This data describes a binding interaction between two proteins.

Sequence of the second protein:
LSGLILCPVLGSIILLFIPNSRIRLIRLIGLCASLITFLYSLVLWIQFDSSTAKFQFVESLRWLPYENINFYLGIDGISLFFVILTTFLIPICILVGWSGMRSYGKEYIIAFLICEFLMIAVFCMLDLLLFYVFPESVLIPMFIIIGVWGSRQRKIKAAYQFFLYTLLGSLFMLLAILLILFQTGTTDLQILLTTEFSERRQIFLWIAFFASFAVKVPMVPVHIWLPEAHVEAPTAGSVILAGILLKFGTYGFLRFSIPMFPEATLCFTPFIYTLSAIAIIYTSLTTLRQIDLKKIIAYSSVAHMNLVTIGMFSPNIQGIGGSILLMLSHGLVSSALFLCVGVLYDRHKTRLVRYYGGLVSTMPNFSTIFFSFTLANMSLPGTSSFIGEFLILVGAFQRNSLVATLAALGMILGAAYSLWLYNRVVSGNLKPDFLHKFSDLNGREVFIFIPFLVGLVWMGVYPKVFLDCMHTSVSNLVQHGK

Interface contacts:
Residue L158 in the first protein contacts residue S438 in the second protein (closest heavy-atom distance 3.7 Å).
Residue F155 in the first protein contacts residue S438 in the second protein (closest heavy-atom distance 3.7 Å).
Residue I594 in the first protein interacts with residue Q172 in the second protein (closest heavy-atom distance 3.5 Å).
Residue L183 in the first protein is in contact with residue A415 in the second protein (closest heavy-atom distance 3.8 Å).
Residue M69 in the first protein interacts with residue F408 in the second protein (closest heavy-atom distance 3.6 Å).
Residue I165 in the first protein is in contact with residue A427 in the second protein (closest heavy-atom distance 3.1 Å).
Residue L183 in the first protein contacts residue V405 in the second protein (closest heavy-atom distance 3.9 Å).
Residue R172 in the first protein interacts with residue M389 in the second protein (closest heavy-atom distance 4.0 Å).
Residue S67 in the first protein contacts residue L478 in the second protein (closest heavy-atom distance 3.7 Å).
Residue E583 in the first protein is in contact with residue Y293 in the second protein (closest heavy-atom distance 3.5 Å).
Residue R172 in the first protein contacts residue A426 in the second protein (closest heavy-atom distance 3.4 Å).
Residue L138 in the first protein contacts residue P392 in the second protein (closest heavy-atom distance 3.4 Å).
Residue L145 in the first protein is in contact with residue M389 in the second protein (closest heavy-atom distance 3.4 Å).
Residue R172 in the first protein interacts with residue I423 in the second protein (closest heavy-atom distance 3.5 Å).
Residue S66 in the first protein contacts residue P474 in the second protein (closest heavy-atom distance 4.0 Å).
Residue I65 in the first protein contacts residue V472 in the second protein (closest heavy-atom distance 3.4 Å).
Residue T187 in the first protein is in contact with residue A407 in the second protein (closest heavy-atom distance 2.9 Å).
Residue T187 in the first protein interacts with residue R410 in the second protein (closest heavy-atom distance 3.7 Å).
Residue D161 in the first protein contacts residue N434 in the second protein (closest heavy-atom distance 3.4 Å).
Residue L183 in the first protein contacts residue A407 in the second protein (closest heavy-atom distance 3.6 Å).
Residue E141 in the first protein contacts residue P392 in the second protein (closest heavy-atom distance 3.1 Å).
Residue Y148 in the first protein contacts residue L430 in the second protein (closest heavy-atom distance 3.5 Å).
Residue E68 in the first protein contacts residue I328 in the second protein (closest heavy-atom distance 3.8 Å).
Residue M168 in the first protein interacts with residue L430 in the second protein (closest heavy-atom distance 3.8 Å).
Residue E68 in the first protein is in contact with residue H482 in the second protein (closest heavy-atom distance 3.1 Å).
Residue F155 in the first protein interacts with residue G439 in the second protein (closest heavy-atom distance 3.0 Å).
Residue Y148 in the first protein interacts with residue N434 in the second protein (closest heavy-atom distance 3.2 Å).
Residue L180 in the first protein interacts with residue T416 in the second protein (closest heavy-atom distance 3.9 Å).
Residue F155 in the first protein contacts residue N434 in the second protein (closest heavy-atom distance 3.8 Å).
Residue L138 in the first protein contacts residue G393 in the second protein (closest heavy-atom distance 3.2 Å).
Residue K162 in the first protein interacts with residue S438 in the second protein (closest heavy-atom distance 3.7 Å).
Residue T187 in the first protein interacts with residue F408 in the second protein (closest heavy-atom distance 3.3 Å).
Residue E587 in the first protein interacts with residue Y293 in the second protein (closest heavy-atom distance 3.5 Å).
Residue I65 in the first protein is in contact with residue G471 in the second protein (closest heavy-atom distance 3.1 Å).
Residue I65 in the first protein contacts residue P474 in the second protein (closest heavy-atom distance 3.6 Å).
Residue V584 in the first protein interacts with residue R300 in the second protein (closest heavy-atom distance 3.5 Å).
Residue L145 in the first protein contacts residue L391 in the second protein (closest heavy-atom distance 3.4 Å).
Residue L183 in the first protein is in contact with residue S412 in the second protein (closest heavy-atom distance 3.1 Å).
Residue L138 in the first protein contacts residue F397 in the second protein (closest heavy-atom distance 3.4 Å).
Residue I165 in the first protein contacts residue W431 in the second protein (closest heavy-atom distance 3.8 Å).
Residue S67 in the first protein interacts with residue I398 in the second protein (closest heavy-atom distance 3.9 Å).
Residue L158 in the first protein is in contact with residue G439 in the second protein (closest heavy-atom distance 3.7 Å).
Residue F176 in the first protein contacts residue I423 in the second protein (closest heavy-atom distance 3.9 Å).
Residue R112 in the first protein is in contact with residue S378 in the second protein (closest heavy-atom distance 3.5 Å).
Residue E587 in the first protein contacts residue R300 in the second protein (closest heavy-atom distance 3.0 Å).
Residue V173 in the first protein contacts residue I423 in the second protein (closest heavy-atom distance 3.6 Å).
Residue M69 in the first protein contacts residue Q329 in the second protein (closest heavy-atom distance 2.9 Å).
Residue K162 in the first protein contacts residue R435 in the second protein (closest heavy-atom distance 3.3 Å).
Residue E68 in the first protein interacts with residue Q329 in the second protein (closest heavy-atom distance 3.3 Å).
Residue I182 in the first protein contacts residue F401 in the second protein (closest heavy-atom distance 3.5 Å).
Residue R172 in the first protein interacts with residue M422 in the second protein (closest heavy-atom distance 3.4 Å).
Residue F176 in the first protein interacts with residue A415 in the second protein (closest heavy-atom distance 3.1 Å).
Residue F137 in the first protein interacts with residue F397 in the second protein (closest heavy-atom distance 3.4 Å).
Residue F176 in the first protein interacts with residue A419 in the second protein (closest heavy-atom distance 3.3 Å).
Residue L169 in the first protein contacts residue A427 in the second protein (closest heavy-atom distance 3.7 Å).
Residue F70 in the first protein interacts with residue F401 in the second protein (closest heavy-atom distance 3.4 Å).
Residue R112 in the first protein is in contact with residue T379 in the second protein (closest heavy-atom distance 3.7 Å).
Residue L149 in the first protein is in contact with residue F382 in the second protein (closest heavy-atom distance 3.9 Å).
Residue Q190 in the first protein is in contact with residue F408 in the second protein (closest heavy-atom distance 3.1 Å).
Residue L183 in the first protein interacts with residue L404 in the second protein (closest heavy-atom distance 3.2 Å).

Sequence of the first protein:
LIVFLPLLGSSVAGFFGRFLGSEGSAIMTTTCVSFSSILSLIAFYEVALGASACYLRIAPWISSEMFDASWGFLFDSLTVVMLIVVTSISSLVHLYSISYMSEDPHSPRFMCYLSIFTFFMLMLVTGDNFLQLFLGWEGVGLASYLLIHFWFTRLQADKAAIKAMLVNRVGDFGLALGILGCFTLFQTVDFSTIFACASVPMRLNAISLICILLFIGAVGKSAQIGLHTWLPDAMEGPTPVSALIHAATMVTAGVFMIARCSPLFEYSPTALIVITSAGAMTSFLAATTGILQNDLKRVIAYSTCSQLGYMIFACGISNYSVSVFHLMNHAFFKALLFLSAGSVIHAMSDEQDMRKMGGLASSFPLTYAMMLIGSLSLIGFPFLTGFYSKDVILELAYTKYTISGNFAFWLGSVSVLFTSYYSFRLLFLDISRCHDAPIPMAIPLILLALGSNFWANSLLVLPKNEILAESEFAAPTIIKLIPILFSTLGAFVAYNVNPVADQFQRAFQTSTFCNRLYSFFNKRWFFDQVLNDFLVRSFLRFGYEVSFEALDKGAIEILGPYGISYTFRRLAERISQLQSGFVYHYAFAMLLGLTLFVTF